Sequence of the first protein:
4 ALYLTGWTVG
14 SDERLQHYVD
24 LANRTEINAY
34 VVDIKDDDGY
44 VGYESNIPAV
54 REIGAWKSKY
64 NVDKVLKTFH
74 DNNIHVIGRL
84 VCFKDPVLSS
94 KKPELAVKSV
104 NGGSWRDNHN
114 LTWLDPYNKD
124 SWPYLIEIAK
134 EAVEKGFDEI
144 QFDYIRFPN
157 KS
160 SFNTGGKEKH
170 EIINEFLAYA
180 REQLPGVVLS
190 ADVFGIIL

Interface contacts:
Residue A4 in the second protein is in contact with residue I30 in the first protein (closest heavy-atom distance 4.3 Å).
Residue A190 in the second protein contacts residue A190 in the first protein (closest heavy-atom distance 3.5 Å).
Residue L24 in the second protein contacts residue T28 in the first protein (closest heavy-atom distance 3.9 Å).
Residue R27 in the second protein contacts residue R27 in the first protein (closest heavy-atom distance 3.2 Å).
Residue V192 in the second protein interacts with residue L176 in the first protein (closest heavy-atom distance 3.9 Å).
Residue E29 in the second protein contacts residue L5 in the first protein (closest heavy-atom distance 4.1 Å).
Residue A4 in the second protein contacts residue A4 in the first protein (closest heavy-atom distance 3.9 Å).
Residue F193 in the second protein interacts with residue S189 in the first protein (closest heavy-atom distance 3.6 Å).
Residue I195 in the second protein interacts with residue V192 in the first protein (closest heavy-atom distance 4.0 Å).
Residue Y21 in the second protein interacts with residue E29 in the first protein (closest heavy-atom distance 3.2 Å).
Residue R27 in the second protein contacts residue T28 in the first protein (closest heavy-atom distance 4.6 Å).
Residue I30 in the second protein is in contact with residue I30 in the first protein (closest heavy-atom distance 3.6 Å).
Residue L176 in the second protein contacts residue F193 in the first protein (closest heavy-atom distance 3.8 Å).
Residue E29 in the second protein interacts with residue H20 in the first protein (closest heavy-atom distance 3.0 Å).
Residue D191 in the second protein is in contact with residue A190 in the first protein (closest heavy-atom distance 3.2 Å).
Residue A190 in the second protein is in contact with residue D191 in the first protein (closest heavy-atom distance 3.3 Å).
Residue R180 in the second protein contacts residue L197 in the first protein (closest heavy-atom distance 3.8 Å).
Residue E29 in the second protein is in contact with residue Y21 in the first protein (closest heavy-atom distance 3.0 Å).
Residue D191 in the second protein contacts residue L188 in the first protein (closest heavy-atom distance 4.2 Å).
Residue A4 in the second protein is in contact with residue L5 in the first protein (closest heavy-atom distance 3.9 Å).
Residue L188 in the second protein is in contact with residue D191 in the first protein (closest heavy-atom distance 4.2 Å).
Residue A190 in the second protein contacts residue F193 in the first protein (closest heavy-atom distance 3.8 Å).
Residue N173 in the second protein contacts residue I196 in the first protein (closest heavy-atom distance 3.8 Å).
Residue F193 in the second protein is in contact with residue A190 in the first protein (closest heavy-atom distance 3.8 Å).
Residue I30 in the second protein is in contact with residue L5 in the first protein (closest heavy-atom distance 3.8 Å).
Residue H20 in the second protein contacts residue E29 in the first protein (closest heavy-atom distance 3.4 Å).
Residue V192 in the second protein interacts with residue I195 in the first protein (closest heavy-atom distance 4.2 Å).
Residue D191 in the second protein contacts residue S189 in the first protein (closest heavy-atom distance 3.4 Å).
Residue A190 in the second protein contacts residue V192 in the first protein (closest heavy-atom distance 2.8 Å).
Residue V192 in the second protein contacts residue V192 in the first protein (closest heavy-atom distance 4.0 Å).
Residue F145 in the second protein interacts with residue F193 in the first protein (closest heavy-atom distance 4.0 Å).
Residue D191 in the second protein contacts residue V192 in the first protein (closest heavy-atom distance 4.7 Å).
Residue R180 in the second protein interacts with residue F193 in the first protein (closest heavy-atom distance 4.2 Å).
Residue F193 in the second protein interacts with residue F145 in the first protein (closest heavy-atom distance 3.9 Å).
Residue V192 in the second protein interacts with residue A190 in the first protein (closest heavy-atom distance 2.8 Å).
Residue T28 in the second protein contacts residue L24 in the first protein (closest heavy-atom distance 3.8 Å).
Residue I196 in the second protein is in contact with residue N173 in the first protein (closest heavy-atom distance 4.2 Å).
Residue L5 in the second protein interacts with residue I30 in the first protein (closest heavy-atom distance 3.5 Å).
Residue R180 in the second protein is in contact with residue I196 in the first protein (closest heavy-atom distance 3.5 Å).
Residue S189 in the second protein is in contact with residue D191 in the first protein (closest heavy-atom distance 3.5 Å).
Residue R17 in the second protein contacts residue E29 in the first protein (closest heavy-atom distance 3.5 Å).
Residue L24 in the second protein contacts residue E29 in the first protein (closest heavy-atom distance 4.1 Å).
Residue I196 in the second protein contacts residue R180 in the first protein (closest heavy-atom distance 3.7 Å).
Residue I196 in the second protein contacts residue L176 in the first protein (closest heavy-atom distance 3.6 Å).
Residue N173 in the second protein interacts with residue N173 in the first protein (closest heavy-atom distance 4.9 Å).
Residue L24 in the second protein interacts with residue L24 in the first protein (closest heavy-atom distance 4.7 Å).
Residue F193 in the second protein contacts residue L176 in the first protein (closest heavy-atom distance 3.7 Å).
Residue L188 in the second protein contacts residue F193 in the first protein (closest heavy-atom distance 3.3 Å).
Residue S189 in the second protein contacts residue F193 in the first protein (closest heavy-atom distance 3.7 Å).
Residue L176 in the second protein is in contact with residue V192 in the first protein (closest heavy-atom distance 4.0 Å).
Residue A177 in the second protein contacts residue I196 in the first protein (closest heavy-atom distance 4.0 Å).
Residue V192 in the second protein interacts with residue D191 in the first protein (closest heavy-atom distance 4.7 Å).
Residue E29 in the second protein contacts residue R17 in the first protein (closest heavy-atom distance 3.0 Å).
Residue I196 in the second protein is in contact with residue A177 in the first protein (closest heavy-atom distance 4.1 Å).
Residue F193 in the second protein interacts with residue L188 in the first protein (closest heavy-atom distance 3.3 Å).
Residue L197 in the second protein is in contact with residue R180 in the first protein (closest heavy-atom distance 3.7 Å).
Residue L5 in the second protein interacts with residue E29 in the first protein (closest heavy-atom distance 3.4 Å).
Residue E29 in the second protein contacts residue L24 in the first protein (closest heavy-atom distance 3.9 Å).
Residue L176 in the second protein contacts residue I196 in the first protein (closest heavy-atom distance 3.8 Å).
Residue F193 in the second protein interacts with residue R180 in the first protein (closest heavy-atom distance 4.3 Å).

The following describes two proteins that form a bound complex.

Sequence of the second protein:
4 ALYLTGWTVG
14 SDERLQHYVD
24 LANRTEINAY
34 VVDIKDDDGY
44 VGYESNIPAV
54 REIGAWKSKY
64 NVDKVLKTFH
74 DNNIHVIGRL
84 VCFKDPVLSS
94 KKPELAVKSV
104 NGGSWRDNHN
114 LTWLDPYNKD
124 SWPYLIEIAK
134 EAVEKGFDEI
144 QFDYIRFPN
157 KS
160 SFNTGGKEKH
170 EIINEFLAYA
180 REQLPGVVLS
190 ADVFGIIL